Sequence of protein 1:
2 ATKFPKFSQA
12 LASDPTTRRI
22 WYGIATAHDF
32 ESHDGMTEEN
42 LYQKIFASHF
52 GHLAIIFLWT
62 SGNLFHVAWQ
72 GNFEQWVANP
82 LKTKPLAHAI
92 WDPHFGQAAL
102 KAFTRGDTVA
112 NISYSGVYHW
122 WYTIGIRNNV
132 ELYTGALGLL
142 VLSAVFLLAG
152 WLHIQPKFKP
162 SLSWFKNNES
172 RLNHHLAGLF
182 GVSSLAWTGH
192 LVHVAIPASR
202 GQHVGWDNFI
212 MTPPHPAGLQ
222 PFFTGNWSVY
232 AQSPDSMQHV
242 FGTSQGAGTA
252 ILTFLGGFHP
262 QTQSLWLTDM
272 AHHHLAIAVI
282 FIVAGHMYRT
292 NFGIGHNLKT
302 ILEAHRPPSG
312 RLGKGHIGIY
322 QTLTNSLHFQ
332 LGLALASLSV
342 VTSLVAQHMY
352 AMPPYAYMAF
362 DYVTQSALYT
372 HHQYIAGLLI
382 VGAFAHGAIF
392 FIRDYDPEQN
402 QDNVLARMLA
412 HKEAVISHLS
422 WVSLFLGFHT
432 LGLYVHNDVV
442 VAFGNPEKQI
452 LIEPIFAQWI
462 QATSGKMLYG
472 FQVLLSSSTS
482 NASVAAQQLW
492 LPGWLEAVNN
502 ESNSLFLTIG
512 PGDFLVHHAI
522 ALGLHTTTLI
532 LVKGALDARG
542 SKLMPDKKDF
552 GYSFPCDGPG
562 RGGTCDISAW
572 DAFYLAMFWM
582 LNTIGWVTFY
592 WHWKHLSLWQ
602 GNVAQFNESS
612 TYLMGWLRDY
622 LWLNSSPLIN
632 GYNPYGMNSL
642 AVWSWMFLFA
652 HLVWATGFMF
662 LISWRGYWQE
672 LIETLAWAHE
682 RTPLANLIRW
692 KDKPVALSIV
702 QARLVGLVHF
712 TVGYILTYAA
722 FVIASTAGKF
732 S

The following describes two proteins that form a bound complex.

Interface contacts:
Residue L148 in protein 1 is in contact with residue C17 in protein 2 (closest heavy-atom distance 3.3 Å).
Residue L138 in protein 1 contacts residue V9 in protein 2 (closest heavy-atom distance 4.3 Å).
Residue W70 in protein 1 interacts with residue V7 in protein 2 (closest heavy-atom distance 3.5 Å).
Residue L149 in protein 1 is in contact with residue L20 in protein 2 (closest heavy-atom distance 3.5 Å).
Residue F66 in protein 1 is in contact with residue Q6 in protein 2 (closest heavy-atom distance 4.8 Å).
Residue L141 in protein 1 is in contact with residue C17 in protein 2 (closest heavy-atom distance 4.6 Å).
Residue A48 in protein 1 interacts with residue L24 in protein 2 (closest heavy-atom distance 4.7 Å).
Residue L138 in protein 1 interacts with residue A10 in protein 2 (closest heavy-atom distance 3.8 Å).
Residue W152 in protein 1 interacts with residue Q27 in protein 2 (closest heavy-atom distance 2.8 Å).
Residue A145 in protein 1 is in contact with residue L20 in protein 2 (closest heavy-atom distance 3.3 Å).
Residue L141 in protein 1 interacts with residue M13 in protein 2 (closest heavy-atom distance 4.0 Å).
Residue W70 in protein 1 interacts with residue T3 in protein 2 (closest heavy-atom distance 4.3 Å).
Residue Y134 in protein 1 interacts with residue V7 in protein 2 (closest heavy-atom distance 4.5 Å).
Residue N130 in protein 1 interacts with residue I2 in protein 2 (closest heavy-atom distance 4.4 Å).
Residue I155 in protein 1 is in contact with residue Q27 in protein 2 (closest heavy-atom distance 3.4 Å).
Residue S144 in protein 1 interacts with residue C17 in protein 2 (closest heavy-atom distance 3.3 Å).
Residue F66 in protein 1 is in contact with residue V7 in protein 2 (closest heavy-atom distance 3.6 Å).
Residue P157 in protein 1 is in contact with residue Q27 in protein 2 (closest heavy-atom distance 5.0 Å).
Residue Y134 in protein 1 contacts residue T3 in protein 2 (closest heavy-atom distance 4.2 Å).
Residue F66 in protein 1 interacts with residue A10 in protein 2 (closest heavy-atom distance 3.6 Å).
Residue L59 in protein 1 is in contact with residue C17 in protein 2 (closest heavy-atom distance 3.9 Å).
Residue W152 in protein 1 is in contact with residue K23 in protein 2 (closest heavy-atom distance 3.1 Å).
Residue S49 in protein 1 is in contact with residue L28 in protein 2 (closest heavy-atom distance 4.2 Å).
Residue I155 in protein 1 interacts with residue L28 in protein 2 (closest heavy-atom distance 3.8 Å).
Residue Y134 in protein 1 interacts with residue I2 in protein 2 (closest heavy-atom distance 2.4 Å).
Residue G151 in protein 1 interacts with residue L28 in protein 2 (closest heavy-atom distance 4.5 Å).
Residue V142 in protein 1 is in contact with residue M13 in protein 2 (closest heavy-atom distance 4.4 Å).
Residue A145 in protein 1 interacts with residue C17 in protein 2 (closest heavy-atom distance 4.2 Å).
Residue L138 in protein 1 contacts residue M13 in protein 2 (closest heavy-atom distance 3.7 Å).
Residue F147 in protein 1 interacts with residue L24 in protein 2 (closest heavy-atom distance 4.8 Å).
Residue Q156 in protein 1 interacts with residue Q27 in protein 2 (closest heavy-atom distance 2.6 Å).
Residue L141 in protein 1 contacts residue A14 in protein 2 (closest heavy-atom distance 3.8 Å).
Residue G52 in protein 1 interacts with residue L24 in protein 2 (closest heavy-atom distance 4.5 Å).
Residue K45 in protein 1 contacts residue L28 in protein 2 (closest heavy-atom distance 4.1 Å).
Residue A48 in protein 1 contacts residue L28 in protein 2 (closest heavy-atom distance 3.9 Å).
Residue L148 in protein 1 contacts residue A21 in protein 2 (closest heavy-atom distance 3.6 Å).
Residue E75 in protein 1 contacts residue I2 in protein 2 (closest heavy-atom distance 4.5 Å).
Residue V131 in protein 1 is in contact with residue I2 in protein 2 (closest heavy-atom distance 4.8 Å).
Residue W152 in protein 1 interacts with residue L24 in protein 2 (closest heavy-atom distance 3.4 Å).
Residue L138 in protein 1 interacts with residue Q6 in protein 2 (closest heavy-atom distance 4.8 Å).
Residue L141 in protein 1 is in contact with residue A10 in protein 2 (closest heavy-atom distance 3.5 Å).
Residue G151 in protein 1 interacts with residue L24 in protein 2 (closest heavy-atom distance 3.5 Å).
Residue L148 in protein 1 interacts with residue L20 in protein 2 (closest heavy-atom distance 3.7 Å).
Residue Y134 in protein 1 interacts with residue Q6 in protein 2 (closest heavy-atom distance 3.2 Å).
Residue L59 in protein 1 interacts with residue A14 in protein 2 (closest heavy-atom distance 4.9 Å).
Residue A69 in protein 1 interacts with residue I2 in protein 2 (closest heavy-atom distance 4.0 Å).
Residue W70 in protein 1 interacts with residue I2 in protein 2 (closest heavy-atom distance 4.5 Å).
Residue L148 in protein 1 contacts residue L24 in protein 2 (closest heavy-atom distance 3.4 Å).

Sequence of protein 2:
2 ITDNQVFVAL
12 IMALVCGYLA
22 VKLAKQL